Contacts between the two chains:
Residue L274 in the second protein interacts with residue L25 in the first protein (closest heavy-atom distance 4.0 Å).
Residue L267 in the second protein is in contact with residue L21 in the first protein (closest heavy-atom distance 4.7 Å).
Residue L274 in the second protein interacts with residue L21 in the first protein (closest heavy-atom distance 3.8 Å).
Residue L267 in the second protein is in contact with residue I17 in the first protein (closest heavy-atom distance 4.9 Å).
Residue A263 in the second protein contacts residue F14 in the first protein (closest heavy-atom distance 3.8 Å).
Residue Q278 in the second protein is in contact with residue L31 in the first protein (closest heavy-atom distance 3.6 Å).
Residue V270 in the second protein contacts residue F14 in the first protein (closest heavy-atom distance 4.7 Å).
Residue M266 in the second protein contacts residue F10 in the first protein (closest heavy-atom distance 3.5 Å).
Residue L267 in the second protein interacts with residue F14 in the first protein (closest heavy-atom distance 3.8 Å).
Residue V270 in the second protein is in contact with residue L21 in the first protein (closest heavy-atom distance 5.0 Å).
Residue Q278 in the second protein is in contact with residue I30 in the first protein (closest heavy-atom distance 2.8 Å).
Residue M271 in the second protein interacts with residue L21 in the first protein (closest heavy-atom distance 4.8 Å).
Residue K281 in the second protein interacts with residue L31 in the first protein (closest heavy-atom distance 3.7 Å).
Residue L274 in the second protein interacts with residue A18 in the first protein (closest heavy-atom distance 4.6 Å).
Residue K281 in the second protein contacts residue R26 in the first protein (closest heavy-atom distance 4.1 Å).
Residue V270 in the second protein interacts with residue I17 in the first protein (closest heavy-atom distance 4.9 Å).
Residue L274 in the second protein interacts with residue L22 in the first protein (closest heavy-atom distance 4.2 Å).
Residue I259 in the second protein is in contact with residue F10 in the first protein (closest heavy-atom distance 4.3 Å).
Residue V270 in the second protein contacts residue A18 in the first protein (closest heavy-atom distance 3.9 Å).
Residue K277 in the second protein contacts residue L31 in the first protein (closest heavy-atom distance 4.7 Å).
Residue V262 in the second protein interacts with residue F10 in the first protein (closest heavy-atom distance 5.0 Å).
Residue L274 in the second protein interacts with residue L31 in the first protein (closest heavy-atom distance 3.4 Å).
Residue A263 in the second protein is in contact with residue F10 in the first protein (closest heavy-atom distance 4.8 Å).
Residue M266 in the second protein interacts with residue F14 in the first protein (closest heavy-atom distance 3.7 Å).
Residue M271 in the second protein is in contact with residue L25 in the first protein (closest heavy-atom distance 4.8 Å).

Sequence of the first protein:
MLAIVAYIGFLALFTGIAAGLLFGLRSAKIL

These two protein chains interact to form a complex.

Sequence of the second protein:
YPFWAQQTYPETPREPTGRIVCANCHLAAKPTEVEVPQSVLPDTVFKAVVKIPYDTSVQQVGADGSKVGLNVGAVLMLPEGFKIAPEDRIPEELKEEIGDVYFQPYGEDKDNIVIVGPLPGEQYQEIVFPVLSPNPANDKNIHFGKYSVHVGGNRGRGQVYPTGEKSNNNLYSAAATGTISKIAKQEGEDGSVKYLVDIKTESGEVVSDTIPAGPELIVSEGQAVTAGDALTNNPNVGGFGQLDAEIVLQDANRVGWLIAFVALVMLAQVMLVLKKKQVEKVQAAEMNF